The following describes two proteins that form a bound complex.

Sequence of protein 2:
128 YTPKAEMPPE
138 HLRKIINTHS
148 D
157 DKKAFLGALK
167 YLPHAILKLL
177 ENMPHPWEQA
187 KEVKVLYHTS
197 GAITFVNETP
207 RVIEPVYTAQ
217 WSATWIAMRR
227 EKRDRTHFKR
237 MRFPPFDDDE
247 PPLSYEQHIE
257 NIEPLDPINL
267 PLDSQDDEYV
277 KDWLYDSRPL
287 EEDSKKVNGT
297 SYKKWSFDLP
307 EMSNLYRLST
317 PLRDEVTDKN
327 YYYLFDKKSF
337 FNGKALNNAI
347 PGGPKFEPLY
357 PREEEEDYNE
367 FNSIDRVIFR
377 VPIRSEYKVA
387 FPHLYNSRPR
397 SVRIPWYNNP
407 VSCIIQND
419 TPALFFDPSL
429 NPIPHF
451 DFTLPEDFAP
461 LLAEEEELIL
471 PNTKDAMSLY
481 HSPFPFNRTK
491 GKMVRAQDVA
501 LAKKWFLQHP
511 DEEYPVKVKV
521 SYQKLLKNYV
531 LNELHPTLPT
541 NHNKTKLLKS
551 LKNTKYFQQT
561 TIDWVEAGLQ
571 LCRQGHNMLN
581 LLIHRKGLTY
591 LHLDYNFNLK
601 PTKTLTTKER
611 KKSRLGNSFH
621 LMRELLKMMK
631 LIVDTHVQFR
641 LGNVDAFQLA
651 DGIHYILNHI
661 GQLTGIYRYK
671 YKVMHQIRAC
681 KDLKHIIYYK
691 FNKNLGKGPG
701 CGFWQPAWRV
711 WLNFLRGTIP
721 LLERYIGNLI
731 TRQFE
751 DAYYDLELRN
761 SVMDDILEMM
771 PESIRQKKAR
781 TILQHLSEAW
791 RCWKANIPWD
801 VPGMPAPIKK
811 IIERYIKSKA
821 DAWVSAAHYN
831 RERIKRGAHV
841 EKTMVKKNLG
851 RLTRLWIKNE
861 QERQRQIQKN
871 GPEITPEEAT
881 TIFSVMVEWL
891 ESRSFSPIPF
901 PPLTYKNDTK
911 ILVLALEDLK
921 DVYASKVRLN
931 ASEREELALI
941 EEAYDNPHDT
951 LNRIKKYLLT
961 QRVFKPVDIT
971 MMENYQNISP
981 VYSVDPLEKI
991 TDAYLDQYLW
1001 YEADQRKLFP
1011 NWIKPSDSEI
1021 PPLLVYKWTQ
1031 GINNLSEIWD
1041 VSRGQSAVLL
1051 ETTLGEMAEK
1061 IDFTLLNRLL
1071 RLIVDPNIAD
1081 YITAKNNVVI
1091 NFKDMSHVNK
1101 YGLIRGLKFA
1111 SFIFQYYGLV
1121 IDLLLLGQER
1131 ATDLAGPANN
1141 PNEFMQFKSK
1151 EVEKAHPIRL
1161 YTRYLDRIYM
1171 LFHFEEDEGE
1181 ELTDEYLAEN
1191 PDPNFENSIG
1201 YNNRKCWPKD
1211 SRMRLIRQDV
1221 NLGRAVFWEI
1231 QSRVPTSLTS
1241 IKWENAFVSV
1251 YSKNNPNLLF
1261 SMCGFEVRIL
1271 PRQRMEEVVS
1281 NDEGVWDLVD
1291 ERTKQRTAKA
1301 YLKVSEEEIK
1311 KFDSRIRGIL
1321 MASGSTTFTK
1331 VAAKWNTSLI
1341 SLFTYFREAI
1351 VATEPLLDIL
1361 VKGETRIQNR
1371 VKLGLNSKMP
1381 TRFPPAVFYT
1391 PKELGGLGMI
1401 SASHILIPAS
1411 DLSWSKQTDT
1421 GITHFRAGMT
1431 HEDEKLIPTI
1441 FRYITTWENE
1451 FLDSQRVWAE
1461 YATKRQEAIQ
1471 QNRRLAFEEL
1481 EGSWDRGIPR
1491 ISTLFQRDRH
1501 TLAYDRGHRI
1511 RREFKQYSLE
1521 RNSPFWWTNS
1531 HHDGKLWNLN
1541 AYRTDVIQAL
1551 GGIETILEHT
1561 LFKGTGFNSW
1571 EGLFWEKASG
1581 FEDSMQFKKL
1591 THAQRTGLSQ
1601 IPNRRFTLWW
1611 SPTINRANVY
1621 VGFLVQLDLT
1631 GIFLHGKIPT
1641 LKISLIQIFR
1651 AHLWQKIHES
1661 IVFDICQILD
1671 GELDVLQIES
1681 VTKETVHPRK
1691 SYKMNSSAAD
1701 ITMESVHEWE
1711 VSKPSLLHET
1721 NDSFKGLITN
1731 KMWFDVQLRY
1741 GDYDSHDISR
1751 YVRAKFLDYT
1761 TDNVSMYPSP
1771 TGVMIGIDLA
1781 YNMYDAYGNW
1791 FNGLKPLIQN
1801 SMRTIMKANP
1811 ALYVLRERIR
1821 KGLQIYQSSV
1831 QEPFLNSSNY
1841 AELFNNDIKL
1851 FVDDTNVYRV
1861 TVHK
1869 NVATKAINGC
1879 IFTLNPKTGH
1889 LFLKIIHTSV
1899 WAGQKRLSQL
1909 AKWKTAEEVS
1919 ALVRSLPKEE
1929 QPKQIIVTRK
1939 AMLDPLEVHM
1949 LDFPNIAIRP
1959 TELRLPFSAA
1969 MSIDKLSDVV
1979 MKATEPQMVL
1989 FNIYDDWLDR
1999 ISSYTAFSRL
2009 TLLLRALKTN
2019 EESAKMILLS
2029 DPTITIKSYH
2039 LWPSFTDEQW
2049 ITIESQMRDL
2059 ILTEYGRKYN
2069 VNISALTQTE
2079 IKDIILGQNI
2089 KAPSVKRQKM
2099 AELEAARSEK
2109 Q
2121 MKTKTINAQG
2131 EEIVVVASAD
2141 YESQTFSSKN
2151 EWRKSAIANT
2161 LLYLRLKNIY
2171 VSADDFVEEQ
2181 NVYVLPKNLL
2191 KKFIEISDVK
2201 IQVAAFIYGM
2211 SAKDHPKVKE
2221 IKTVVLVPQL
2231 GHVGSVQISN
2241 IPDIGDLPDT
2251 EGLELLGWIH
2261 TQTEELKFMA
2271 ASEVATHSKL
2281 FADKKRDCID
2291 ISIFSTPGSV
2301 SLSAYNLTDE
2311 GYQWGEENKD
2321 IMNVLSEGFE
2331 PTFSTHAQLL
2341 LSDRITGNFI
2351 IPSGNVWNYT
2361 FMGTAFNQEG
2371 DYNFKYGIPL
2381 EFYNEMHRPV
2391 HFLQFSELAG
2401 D

Residue-level contacts at the interface:
Residue Q1907 in protein 2 interacts with residue D172 in protein 1 (closest heavy-atom distance 3.4 Å).
Residue K2094 in protein 2 interacts with residue I217 in protein 1 (closest heavy-atom distance 3.6 Å).
Residue K2016 in protein 2 interacts with residue E186 in protein 1 (closest heavy-atom distance 2.8 Å).
Residue E2100 in protein 2 interacts with residue R203 in protein 1 (closest heavy-atom distance 3.0 Å).
Residue Y1858 in protein 2 interacts with residue T163 in protein 1 (closest heavy-atom distance 3.6 Å).
Residue E2100 in protein 2 contacts residue L210 in protein 1 (closest heavy-atom distance 3.4 Å).
Residue T1872 in protein 2 contacts residue K295 in protein 1 (closest heavy-atom distance 2.5 Å).
Residue R1937 in protein 2 contacts residue E166 in protein 1 (closest heavy-atom distance 3.5 Å).
Residue P1943 in protein 2 contacts residue I169 in protein 1 (closest heavy-atom distance 3.4 Å).
Residue Y2067 in protein 2 interacts with residue E187 in protein 1 (closest heavy-atom distance 3.3 Å).
Residue T1861 in protein 2 is in contact with residue T160 in protein 1 (closest heavy-atom distance 2.8 Å).
Residue L1905 in protein 2 interacts with residue L164 in protein 1 (closest heavy-atom distance 3.5 Å).
Residue F1663 in protein 2 is in contact with residue S213 in protein 1 (closest heavy-atom distance 3.1 Å).
Residue R1962 in protein 2 contacts residue D190 in protein 1 (closest heavy-atom distance 3.3 Å).
Residue F1663 in protein 2 interacts with residue N211 in protein 1 (closest heavy-atom distance 3.1 Å).
Residue Y2067 in protein 2 interacts with residue R191 in protein 1 (closest heavy-atom distance 3.6 Å).
Residue A1808 in protein 2 is in contact with residue E221 in protein 1 (closest heavy-atom distance 3.0 Å).
Residue V1862 in protein 2 interacts with residue D159 in protein 1 (closest heavy-atom distance 2.7 Å).
Residue E2100 in protein 2 contacts residue I209 in protein 1 (closest heavy-atom distance 3.3 Å).
Residue Q1667 in protein 2 interacts with residue N211 in protein 1 (closest heavy-atom distance 2.6 Å).
Residue Q2096 in protein 2 interacts with residue R203 in protein 1 (closest heavy-atom distance 3.3 Å).
Residue W1911 in protein 2 interacts with residue I169 in protein 1 (closest heavy-atom distance 3.5 Å).
Residue R1904 in protein 2 interacts with residue D174 in protein 1 (closest heavy-atom distance 3.3 Å).
Residue T1872 in protein 2 interacts with residue S296 in protein 1 (closest heavy-atom distance 3.5 Å).
Residue V1860 in protein 2 interacts with residue L162 in protein 1 (closest heavy-atom distance 2.9 Å).
Residue Y2067 in protein 2 is in contact with residue L194 in protein 1 (closest heavy-atom distance 3.2 Å).
Residue V2093 in protein 2 contacts residue V212 in protein 1 (closest heavy-atom distance 3.5 Å).
Residue V1862 in protein 2 contacts residue T160 in protein 1 (closest heavy-atom distance 2.9 Å).
Residue A2090 in protein 2 contacts residue L196 in protein 1 (closest heavy-atom distance 3.5 Å).
Residue Y2067 in protein 2 contacts residue E186 in protein 1 (closest heavy-atom distance 3.5 Å).
Residue Y2067 in protein 2 contacts residue D190 in protein 1 (closest heavy-atom distance 3.3 Å).
Residue R1904 in protein 2 interacts with residue T173 in protein 1 (closest heavy-atom distance 3.5 Å).
Residue Y2063 in protein 2 is in contact with residue R197 in protein 1 (closest heavy-atom distance 3.4 Å).
Residue Y1858 in protein 2 contacts residue L162 in protein 1 (closest heavy-atom distance 3.5 Å).
Residue T1804 in protein 2 contacts residue E218 in protein 1 (closest heavy-atom distance 3.2 Å).
Residue H1863 in protein 2 interacts with residue D159 in protein 1 (closest heavy-atom distance 3.2 Å).
Residue Q2096 in protein 2 contacts residue L196 in protein 1 (closest heavy-atom distance 3.3 Å).
Residue A1808 in protein 2 contacts residue I217 in protein 1 (closest heavy-atom distance 3.5 Å).
Residue I2088 in protein 2 is in contact with residue D190 in protein 1 (closest heavy-atom distance 3.1 Å).
Residue S1966 in protein 2 contacts residue V182 in protein 1 (closest heavy-atom distance 3.4 Å).
Residue K1910 in protein 2 is in contact with residue S167 in protein 1 (closest heavy-atom distance 3.1 Å).
Residue E2100 in protein 2 is in contact with residue K208 in protein 1 (closest heavy-atom distance 2.8 Å).
Residue Q2096 in protein 2 is in contact with residue M199 in protein 1 (closest heavy-atom distance 3.1 Å).
Residue I2088 in protein 2 interacts with residue R197 in protein 1 (closest heavy-atom distance 3.1 Å).
Residue Q1907 in protein 2 is in contact with residue T173 in protein 1 (closest heavy-atom distance 3.3 Å).
Residue R1962 in protein 2 contacts residue E186 in protein 1 (closest heavy-atom distance 3.0 Å).
Residue K2066 in protein 2 is in contact with residue R191 in protein 1 (closest heavy-atom distance 3.4 Å).
Residue I1668 in protein 2 interacts with residue S214 in protein 1 (closest heavy-atom distance 3.2 Å).
Residue Y1858 in protein 2 interacts with residue L164 in protein 1 (closest heavy-atom distance 3.6 Å).
Residue R1859 in protein 2 is in contact with residue L162 in protein 1 (closest heavy-atom distance 3.5 Å).
Residue Q1907 in protein 2 is in contact with residue E177 in protein 1 (closest heavy-atom distance 3.3 Å).
Residue D1664 in protein 2 is in contact with residue S213 in protein 1 (closest heavy-atom distance 3.0 Å).
Residue K2066 in protein 2 is in contact with residue E187 in protein 1 (closest heavy-atom distance 2.9 Å).
Residue K2097 in protein 2 interacts with residue I209 in protein 1 (closest heavy-atom distance 3.2 Å).
Residue P2091 in protein 2 contacts residue N200 in protein 1 (closest heavy-atom distance 3.2 Å).
Residue S1906 in protein 2 contacts residue E177 in protein 1 (closest heavy-atom distance 3.0 Å).
Residue Q2096 in protein 2 contacts residue N200 in protein 1 (closest heavy-atom distance 2.3 Å).
Residue K2097 in protein 2 contacts residue L210 in protein 1 (closest heavy-atom distance 3.5 Å).
Residue A2090 in protein 2 contacts residue K193 in protein 1 (closest heavy-atom distance 3.3 Å).
Residue T1855 in protein 2 contacts residue T163 in protein 1 (closest heavy-atom distance 3.4 Å).

Sequence of protein 1:
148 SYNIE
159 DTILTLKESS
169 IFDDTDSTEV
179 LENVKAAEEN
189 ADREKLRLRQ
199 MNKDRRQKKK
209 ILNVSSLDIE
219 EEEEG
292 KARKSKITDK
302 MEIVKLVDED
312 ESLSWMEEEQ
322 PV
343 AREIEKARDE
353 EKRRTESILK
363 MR